Contacts between the two chains:
Residue K2608 in protein 2 interacts with residue E2235 in protein 1 (closest heavy-atom distance 3.4 Å).
Residue Q2522 in protein 2 contacts residue D2466 in protein 1 (closest heavy-atom distance 2.8 Å).
Residue T374 in protein 2 contacts residue F8 in protein 1 (closest heavy-atom distance 3.3 Å).
Residue D2523 in protein 2 interacts with residue K2555 in protein 1 (closest heavy-atom distance 3.7 Å).
Residue E246 in protein 2 interacts with residue Y167 in protein 1 (closest heavy-atom distance 3.2 Å).
Residue F2586 in protein 2 interacts with residue F2586 in protein 1 (closest heavy-atom distance 3.4 Å).
Residue R376 in protein 2 contacts residue S7 in protein 1 (closest heavy-atom distance 3.8 Å).
Residue N2288 in protein 2 contacts residue Y2453 in protein 1 (closest heavy-atom distance 3.5 Å).
Residue Q2522 in protein 2 contacts residue K2464 in protein 1 (closest heavy-atom distance 3.3 Å).
Residue N300 in protein 2 contacts residue Q2729 in protein 1 (closest heavy-atom distance 3.4 Å).
Residue R2597 in protein 2 is in contact with residue D2591 in protein 1 (closest heavy-atom distance 3.1 Å).
Residue M2706 in protein 2 interacts with residue K2707 in protein 1 (closest heavy-atom distance 2.1 Å).
Residue A245 in protein 2 is in contact with residue Y167 in protein 1 (closest heavy-atom distance 3.1 Å).
Residue D379 in protein 2 contacts residue L2719 in protein 1 (closest heavy-atom distance 3.4 Å).
Residue K2720 in protein 2 contacts residue K2720 in protein 1 (closest heavy-atom distance 3.0 Å).
Residue H244 in protein 2 interacts with residue Y167 in protein 1 (closest heavy-atom distance 3.1 Å).
Residue M2706 in protein 2 contacts residue N2711 in protein 1 (closest heavy-atom distance 3.1 Å).
Residue E2470 in protein 2 contacts residue P2556 in protein 1 (closest heavy-atom distance 3.8 Å).
Residue R2597 in protein 2 contacts residue D2595 in protein 1 (closest heavy-atom distance 3.4 Å).
Residue K427 in protein 2 interacts with residue F166 in protein 1 (closest heavy-atom distance 3.3 Å).
Residue D379 in protein 2 contacts residue M2723 in protein 1 (closest heavy-atom distance 3.3 Å).
Residue T2710 in protein 2 is in contact with residue N2711 in protein 1 (closest heavy-atom distance 2.2 Å).
Residue E2470 in protein 2 contacts residue K2555 in protein 1 (closest heavy-atom distance 2.8 Å).
Residue R2696 in protein 2 interacts with residue E2700 in protein 1 (closest heavy-atom distance 2.7 Å).
Residue S2545 in protein 2 is in contact with residue G2548 in protein 1 (closest heavy-atom distance 3.8 Å).
Residue T1879 in protein 2 contacts residue T83 in protein 1 (closest heavy-atom distance 1.3 Å).
Residue F2593 in protein 2 contacts residue D2591 in protein 1 (closest heavy-atom distance 3.8 Å).
Residue Y387 in protein 2 contacts residue L169 in protein 1 (closest heavy-atom distance 3.2 Å).
Residue L375 in protein 2 contacts residue M5 in protein 1 (closest heavy-atom distance 3.7 Å).
Residue L302 in protein 2 interacts with residue I2733 in protein 1 (closest heavy-atom distance 3.1 Å).
Residue E2703 in protein 2 interacts with residue K2707 in protein 1 (closest heavy-atom distance 3.5 Å).
Residue R2618 in protein 2 is in contact with residue Q2236 in protein 1 (closest heavy-atom distance 3.0 Å).
Residue D379 in protein 2 is in contact with residue Q2722 in protein 1 (closest heavy-atom distance 2.1 Å).
Residue F2586 in protein 2 is in contact with residue N2583 in protein 1 (closest heavy-atom distance 3.5 Å).
Residue H289 in protein 2 interacts with residue R2732 in protein 1 (closest heavy-atom distance 3.5 Å).
Residue I364 in protein 2 is in contact with residue L2736 in protein 1 (closest heavy-atom distance 1.8 Å).
Residue E2470 in protein 2 is in contact with residue S2557 in protein 1 (closest heavy-atom distance 3.3 Å).
Residue R376 in protein 2 contacts residue D3 in protein 1 (closest heavy-atom distance 3.2 Å).
Residue D2619 in protein 2 contacts residue Q2236 in protein 1 (closest heavy-atom distance 3.2 Å).
Residue Y2295 in protein 2 is in contact with residue L2532 in protein 1 (closest heavy-atom distance 3.6 Å).
Residue C394 in protein 2 contacts residue G2737 in protein 1 (closest heavy-atom distance 2.5 Å).
Residue L2702 in protein 2 interacts with residue K2707 in protein 1 (closest heavy-atom distance 3.6 Å).
Residue V1877 in protein 2 is in contact with residue Q71 in protein 1 (closest heavy-atom distance 3.5 Å).
Residue T1876 in protein 2 is in contact with residue Q71 in protein 1 (closest heavy-atom distance 2.1 Å).
Residue R2544 in protein 2 is in contact with residue G2548 in protein 1 (closest heavy-atom distance 3.1 Å).
Residue A2292 in protein 2 interacts with residue Y2453 in protein 1 (closest heavy-atom distance 2.6 Å).
Residue E2629 in protein 2 is in contact with residue Q2236 in protein 1 (closest heavy-atom distance 2.5 Å).
Residue K427 in protein 2 is in contact with residue K181 in protein 1 (closest heavy-atom distance 3.1 Å).
Residue G378 in protein 2 contacts residue M2723 in protein 1 (closest heavy-atom distance 3.5 Å).
Residue Q2699 in protein 2 contacts residue E2703 in protein 1 (closest heavy-atom distance 1.4 Å).
Residue D426 in protein 2 is in contact with residue L169 in protein 1 (closest heavy-atom distance 3.7 Å).
Residue I2590 in protein 2 interacts with residue I2590 in protein 1 (closest heavy-atom distance 3.7 Å).
Residue K427 in protein 2 interacts with residue Y167 in protein 1 (closest heavy-atom distance 3.5 Å).
Residue L393 in protein 2 is in contact with residue I2733 in protein 1 (closest heavy-atom distance 3.5 Å).
Residue I364 in protein 2 is in contact with residue G2737 in protein 1 (closest heavy-atom distance 3.1 Å).
Residue L2305 in protein 2 contacts residue M2533 in protein 1 (closest heavy-atom distance 3.7 Å).
Residue E2410 in protein 2 is in contact with residue I2457 in protein 1 (closest heavy-atom distance 3.2 Å).
Residue L2417 in protein 2 contacts residue I2450 in protein 1 (closest heavy-atom distance 3.3 Å).
Residue K2608 in protein 2 interacts with residue Q2236 in protein 1 (closest heavy-atom distance 2.7 Å).
Residue Q2699 in protein 2 contacts residue E2700 in protein 1 (closest heavy-atom distance 1.9 Å).

Sequence of protein 2:
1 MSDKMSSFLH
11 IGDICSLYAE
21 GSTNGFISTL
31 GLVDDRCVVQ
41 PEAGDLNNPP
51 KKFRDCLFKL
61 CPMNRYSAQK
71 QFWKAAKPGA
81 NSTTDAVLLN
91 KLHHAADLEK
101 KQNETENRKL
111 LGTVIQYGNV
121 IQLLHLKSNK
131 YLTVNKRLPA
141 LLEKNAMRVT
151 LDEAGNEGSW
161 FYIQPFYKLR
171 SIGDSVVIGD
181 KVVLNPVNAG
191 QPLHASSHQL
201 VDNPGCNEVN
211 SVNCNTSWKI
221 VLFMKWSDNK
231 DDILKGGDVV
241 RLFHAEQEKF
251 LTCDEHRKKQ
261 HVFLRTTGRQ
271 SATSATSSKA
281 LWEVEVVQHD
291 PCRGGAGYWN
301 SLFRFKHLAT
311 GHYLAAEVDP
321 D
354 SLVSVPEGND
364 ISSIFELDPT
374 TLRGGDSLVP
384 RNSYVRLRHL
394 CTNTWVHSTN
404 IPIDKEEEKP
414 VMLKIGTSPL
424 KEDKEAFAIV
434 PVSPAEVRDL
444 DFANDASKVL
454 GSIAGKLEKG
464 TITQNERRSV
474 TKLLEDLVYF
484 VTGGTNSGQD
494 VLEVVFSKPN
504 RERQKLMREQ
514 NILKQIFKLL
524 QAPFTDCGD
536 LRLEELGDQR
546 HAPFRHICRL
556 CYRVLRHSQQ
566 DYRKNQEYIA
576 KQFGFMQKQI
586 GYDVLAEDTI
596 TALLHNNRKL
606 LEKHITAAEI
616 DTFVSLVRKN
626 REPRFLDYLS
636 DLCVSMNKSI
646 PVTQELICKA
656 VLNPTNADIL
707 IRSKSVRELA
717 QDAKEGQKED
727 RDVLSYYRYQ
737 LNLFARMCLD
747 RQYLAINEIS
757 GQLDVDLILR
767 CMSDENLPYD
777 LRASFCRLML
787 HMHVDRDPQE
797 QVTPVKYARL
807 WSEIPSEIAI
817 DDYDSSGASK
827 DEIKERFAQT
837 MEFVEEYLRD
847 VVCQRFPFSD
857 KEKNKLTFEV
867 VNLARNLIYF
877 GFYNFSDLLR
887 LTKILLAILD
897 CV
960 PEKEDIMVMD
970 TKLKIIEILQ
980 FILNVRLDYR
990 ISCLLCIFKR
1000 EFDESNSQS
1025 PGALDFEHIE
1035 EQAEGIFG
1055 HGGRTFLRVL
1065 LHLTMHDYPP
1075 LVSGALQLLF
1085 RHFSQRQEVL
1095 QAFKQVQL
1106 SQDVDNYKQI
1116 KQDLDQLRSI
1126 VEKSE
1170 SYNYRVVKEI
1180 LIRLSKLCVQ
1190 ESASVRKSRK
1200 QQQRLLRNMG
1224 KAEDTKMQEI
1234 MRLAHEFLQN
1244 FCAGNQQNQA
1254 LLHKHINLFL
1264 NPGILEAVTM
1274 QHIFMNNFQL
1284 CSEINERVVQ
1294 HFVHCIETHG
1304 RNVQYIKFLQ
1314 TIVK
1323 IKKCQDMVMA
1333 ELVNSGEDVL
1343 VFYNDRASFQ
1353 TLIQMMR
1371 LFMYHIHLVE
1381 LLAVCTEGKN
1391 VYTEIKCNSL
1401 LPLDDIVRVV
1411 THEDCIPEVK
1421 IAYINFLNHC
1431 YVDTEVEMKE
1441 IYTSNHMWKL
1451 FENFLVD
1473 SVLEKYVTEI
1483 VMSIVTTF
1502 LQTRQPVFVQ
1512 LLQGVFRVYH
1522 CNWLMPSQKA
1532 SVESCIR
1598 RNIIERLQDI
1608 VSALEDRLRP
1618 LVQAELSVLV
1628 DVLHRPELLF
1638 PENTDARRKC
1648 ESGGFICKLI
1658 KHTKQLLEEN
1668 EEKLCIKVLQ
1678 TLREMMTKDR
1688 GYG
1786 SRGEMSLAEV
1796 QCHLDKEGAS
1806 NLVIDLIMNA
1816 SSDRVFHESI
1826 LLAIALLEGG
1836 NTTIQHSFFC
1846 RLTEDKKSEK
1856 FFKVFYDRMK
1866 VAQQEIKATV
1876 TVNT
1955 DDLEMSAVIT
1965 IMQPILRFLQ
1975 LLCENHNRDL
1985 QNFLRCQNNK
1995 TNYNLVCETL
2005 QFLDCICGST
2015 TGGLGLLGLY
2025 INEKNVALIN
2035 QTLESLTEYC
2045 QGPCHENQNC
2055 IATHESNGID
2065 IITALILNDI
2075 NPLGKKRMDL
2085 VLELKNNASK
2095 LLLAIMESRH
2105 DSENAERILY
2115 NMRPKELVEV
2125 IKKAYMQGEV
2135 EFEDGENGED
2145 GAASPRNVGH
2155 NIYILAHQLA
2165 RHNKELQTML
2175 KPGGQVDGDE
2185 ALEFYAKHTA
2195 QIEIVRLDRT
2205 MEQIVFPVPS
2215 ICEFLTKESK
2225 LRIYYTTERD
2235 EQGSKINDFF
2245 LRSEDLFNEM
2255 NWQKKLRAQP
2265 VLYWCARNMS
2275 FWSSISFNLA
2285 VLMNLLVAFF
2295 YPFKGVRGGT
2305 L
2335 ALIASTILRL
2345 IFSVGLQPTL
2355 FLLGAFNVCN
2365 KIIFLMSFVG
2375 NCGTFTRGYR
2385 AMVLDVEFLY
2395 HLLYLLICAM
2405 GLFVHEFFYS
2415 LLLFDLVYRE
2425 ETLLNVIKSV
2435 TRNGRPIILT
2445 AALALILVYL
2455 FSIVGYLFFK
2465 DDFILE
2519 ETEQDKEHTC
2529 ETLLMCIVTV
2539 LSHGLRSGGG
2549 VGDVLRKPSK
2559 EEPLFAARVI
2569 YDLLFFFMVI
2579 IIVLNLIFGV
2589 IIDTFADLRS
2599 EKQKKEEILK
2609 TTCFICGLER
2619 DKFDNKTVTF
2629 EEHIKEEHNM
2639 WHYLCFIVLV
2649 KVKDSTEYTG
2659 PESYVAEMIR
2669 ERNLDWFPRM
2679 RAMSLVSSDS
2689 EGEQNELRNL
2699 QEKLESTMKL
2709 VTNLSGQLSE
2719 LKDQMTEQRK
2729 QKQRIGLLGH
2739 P

This data describes a binding interaction between two proteins.

Sequence of protein 1:
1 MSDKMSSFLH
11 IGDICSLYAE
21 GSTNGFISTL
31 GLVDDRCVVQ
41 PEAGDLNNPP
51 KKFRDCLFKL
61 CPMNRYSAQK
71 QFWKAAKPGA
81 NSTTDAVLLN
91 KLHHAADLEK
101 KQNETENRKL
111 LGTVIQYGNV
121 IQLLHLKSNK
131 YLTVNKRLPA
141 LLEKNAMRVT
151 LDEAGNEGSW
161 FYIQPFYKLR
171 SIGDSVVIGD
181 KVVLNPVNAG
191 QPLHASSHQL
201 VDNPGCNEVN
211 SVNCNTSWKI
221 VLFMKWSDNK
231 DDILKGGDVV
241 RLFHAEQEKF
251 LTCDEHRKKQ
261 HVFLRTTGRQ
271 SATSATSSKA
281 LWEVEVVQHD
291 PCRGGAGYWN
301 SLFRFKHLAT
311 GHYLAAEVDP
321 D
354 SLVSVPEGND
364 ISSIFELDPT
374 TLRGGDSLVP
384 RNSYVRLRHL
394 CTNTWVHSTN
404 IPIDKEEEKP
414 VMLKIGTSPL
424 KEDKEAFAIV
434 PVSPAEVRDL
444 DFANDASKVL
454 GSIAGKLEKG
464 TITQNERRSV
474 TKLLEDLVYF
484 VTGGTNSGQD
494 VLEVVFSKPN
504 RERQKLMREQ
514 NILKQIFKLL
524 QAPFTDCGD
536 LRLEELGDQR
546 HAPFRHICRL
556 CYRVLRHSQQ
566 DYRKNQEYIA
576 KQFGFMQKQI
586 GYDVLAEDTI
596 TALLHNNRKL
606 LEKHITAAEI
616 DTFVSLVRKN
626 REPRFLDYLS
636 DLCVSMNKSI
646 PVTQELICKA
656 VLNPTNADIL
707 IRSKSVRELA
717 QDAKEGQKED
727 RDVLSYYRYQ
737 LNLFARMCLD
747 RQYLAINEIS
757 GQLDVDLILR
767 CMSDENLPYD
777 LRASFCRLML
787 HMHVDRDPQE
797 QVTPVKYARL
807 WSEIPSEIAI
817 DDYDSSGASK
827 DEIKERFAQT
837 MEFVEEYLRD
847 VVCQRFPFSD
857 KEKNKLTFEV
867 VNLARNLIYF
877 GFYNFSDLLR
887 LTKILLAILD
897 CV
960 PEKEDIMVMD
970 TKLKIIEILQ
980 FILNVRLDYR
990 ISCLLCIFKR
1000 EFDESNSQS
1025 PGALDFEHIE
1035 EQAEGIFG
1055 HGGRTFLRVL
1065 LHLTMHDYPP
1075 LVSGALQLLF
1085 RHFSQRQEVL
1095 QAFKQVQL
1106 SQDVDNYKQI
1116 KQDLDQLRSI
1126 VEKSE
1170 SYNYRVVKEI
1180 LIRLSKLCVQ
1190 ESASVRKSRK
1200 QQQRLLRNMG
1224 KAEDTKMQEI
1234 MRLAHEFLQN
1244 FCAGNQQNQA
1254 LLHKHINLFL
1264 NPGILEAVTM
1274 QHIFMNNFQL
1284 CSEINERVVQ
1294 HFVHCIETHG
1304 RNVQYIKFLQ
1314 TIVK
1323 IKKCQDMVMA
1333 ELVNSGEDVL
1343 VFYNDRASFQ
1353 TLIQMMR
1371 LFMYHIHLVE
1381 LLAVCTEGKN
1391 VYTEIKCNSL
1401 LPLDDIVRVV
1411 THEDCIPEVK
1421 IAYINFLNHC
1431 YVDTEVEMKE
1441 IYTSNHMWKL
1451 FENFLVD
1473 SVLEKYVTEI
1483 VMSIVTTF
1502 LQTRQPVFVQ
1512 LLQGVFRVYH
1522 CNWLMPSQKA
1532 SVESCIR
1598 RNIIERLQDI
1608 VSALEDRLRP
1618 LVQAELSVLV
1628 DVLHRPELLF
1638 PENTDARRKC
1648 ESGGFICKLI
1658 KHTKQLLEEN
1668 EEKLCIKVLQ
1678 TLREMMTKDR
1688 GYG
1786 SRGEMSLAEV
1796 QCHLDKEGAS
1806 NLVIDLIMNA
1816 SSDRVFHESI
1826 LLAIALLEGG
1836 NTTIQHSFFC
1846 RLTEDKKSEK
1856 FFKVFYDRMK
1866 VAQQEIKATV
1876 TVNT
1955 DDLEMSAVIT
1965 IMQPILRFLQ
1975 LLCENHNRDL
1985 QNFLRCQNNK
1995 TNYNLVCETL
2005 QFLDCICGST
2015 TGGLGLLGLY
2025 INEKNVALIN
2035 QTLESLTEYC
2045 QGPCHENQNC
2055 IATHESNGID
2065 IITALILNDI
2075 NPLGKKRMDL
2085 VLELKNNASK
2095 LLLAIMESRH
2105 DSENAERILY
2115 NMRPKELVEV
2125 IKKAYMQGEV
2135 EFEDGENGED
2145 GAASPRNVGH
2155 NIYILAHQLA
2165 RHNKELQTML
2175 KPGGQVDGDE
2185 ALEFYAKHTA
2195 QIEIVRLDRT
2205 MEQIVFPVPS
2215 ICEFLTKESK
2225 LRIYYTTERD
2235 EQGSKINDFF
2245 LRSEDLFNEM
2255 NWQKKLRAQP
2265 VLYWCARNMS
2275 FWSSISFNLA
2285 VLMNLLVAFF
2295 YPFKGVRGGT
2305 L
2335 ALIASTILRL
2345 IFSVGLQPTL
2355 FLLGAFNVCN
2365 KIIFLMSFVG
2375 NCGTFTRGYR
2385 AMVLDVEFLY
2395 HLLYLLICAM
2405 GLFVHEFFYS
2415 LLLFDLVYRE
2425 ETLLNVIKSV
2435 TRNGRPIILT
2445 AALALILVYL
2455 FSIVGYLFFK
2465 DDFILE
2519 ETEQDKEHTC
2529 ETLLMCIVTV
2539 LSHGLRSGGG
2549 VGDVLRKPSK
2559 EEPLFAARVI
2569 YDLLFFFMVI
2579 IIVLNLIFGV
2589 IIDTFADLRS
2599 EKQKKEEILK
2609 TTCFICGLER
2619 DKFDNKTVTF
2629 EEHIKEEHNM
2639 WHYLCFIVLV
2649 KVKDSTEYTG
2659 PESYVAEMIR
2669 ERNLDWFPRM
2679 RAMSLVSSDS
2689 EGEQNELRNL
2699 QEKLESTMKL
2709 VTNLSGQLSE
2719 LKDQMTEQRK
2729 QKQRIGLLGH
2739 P